Sequence of the second protein:
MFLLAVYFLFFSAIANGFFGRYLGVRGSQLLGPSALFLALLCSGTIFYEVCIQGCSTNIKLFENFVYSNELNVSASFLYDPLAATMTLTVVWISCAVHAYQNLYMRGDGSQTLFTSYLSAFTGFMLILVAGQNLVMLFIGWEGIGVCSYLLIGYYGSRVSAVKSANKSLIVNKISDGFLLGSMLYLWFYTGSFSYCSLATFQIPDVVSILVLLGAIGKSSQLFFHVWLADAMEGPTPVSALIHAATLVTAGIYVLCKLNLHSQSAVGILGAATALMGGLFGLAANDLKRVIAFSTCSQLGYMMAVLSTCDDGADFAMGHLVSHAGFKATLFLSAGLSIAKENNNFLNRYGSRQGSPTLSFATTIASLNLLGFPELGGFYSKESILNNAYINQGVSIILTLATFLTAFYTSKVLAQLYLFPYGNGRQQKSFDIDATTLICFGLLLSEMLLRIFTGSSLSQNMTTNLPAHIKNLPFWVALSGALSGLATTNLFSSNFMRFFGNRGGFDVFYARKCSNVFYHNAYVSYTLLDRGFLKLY

The following describes two proteins that form a bound complex.

Interface contacts:
Residue R497 in the second protein is in contact with residue M71 in the first protein (closest heavy-atom distance 3.4 Å).
Residue D205 in the second protein contacts residue L146 in the first protein (closest heavy-atom distance 3.2 Å).
Residue Q392 in the second protein is in contact with residue E94 in the first protein (closest heavy-atom distance 2.5 Å).
Residue A510 in the second protein is in contact with residue M63 in the first protein (closest heavy-atom distance 3.4 Å).
Residue D506 in the second protein is in contact with residue Y60 in the first protein (closest heavy-atom distance 2.5 Å).
Residue F498 in the second protein interacts with residue M76 in the first protein (closest heavy-atom distance 3.4 Å).
Residue I203 in the second protein interacts with residue K123 in the first protein (closest heavy-atom distance 3.1 Å).
Residue N494 in the second protein interacts with residue Y75 in the first protein (closest heavy-atom distance 2.9 Å).
Residue N391 in the second protein is in contact with residue E94 in the first protein (closest heavy-atom distance 3.1 Å).
Residue S157 in the second protein contacts residue N51 in the first protein (closest heavy-atom distance 3.0 Å).
Residue R511 in the second protein contacts residue G62 in the first protein (closest heavy-atom distance 3.1 Å).
Residue F505 in the second protein interacts with residue W80 in the first protein (closest heavy-atom distance 3.4 Å).
Residue K163 in the second protein contacts residue Q57 in the first protein (closest heavy-atom distance 2.6 Å).
Residue Q263 in the second protein is in contact with residue F126 in the first protein (closest heavy-atom distance 3.2 Å).
Residue I390 in the second protein is in contact with residue E94 in the first protein (closest heavy-atom distance 3.3 Å).
Residue T526 in the second protein contacts residue Y43 in the first protein (closest heavy-atom distance 3.2 Å).
Residue F201 in the second protein interacts with residue F118 in the first protein (closest heavy-atom distance 3.5 Å).
Residue G503 in the second protein interacts with residue M76 in the first protein (closest heavy-atom distance 3.4 Å).
Residue Q263 in the second protein interacts with residue G125 in the first protein (closest heavy-atom distance 3.0 Å).
Residue N501 in the second protein contacts residue V68 in the first protein (closest heavy-atom distance 3.2 Å).
Residue R511 in the second protein is in contact with residue M63 in the first protein (closest heavy-atom distance 3.3 Å).
Residue D310 in the second protein interacts with residue R109 in the first protein (closest heavy-atom distance 3.0 Å).
Residue F201 in the second protein is in contact with residue K123 in the first protein (closest heavy-atom distance 3.0 Å).
Residue V206 in the second protein contacts residue T148 in the first protein (closest heavy-atom distance 3.4 Å).
Residue Y518 in the second protein contacts residue I59 in the first protein (closest heavy-atom distance 3.4 Å).
Residue V206 in the second protein interacts with residue L147 in the first protein (closest heavy-atom distance 3.2 Å).
Residue F201 in the second protein contacts residue F122 in the first protein (closest heavy-atom distance 3.5 Å).
Residue A271 in the second protein interacts with residue F91 in the first protein (closest heavy-atom distance 3.5 Å).
Residue M276 in the second protein interacts with residue W80 in the first protein (closest heavy-atom distance 3.4 Å).
Residue I397 in the second protein contacts residue F91 in the first protein (closest heavy-atom distance 3.6 Å).
Residue A510 in the second protein is in contact with residue Y60 in the first protein (closest heavy-atom distance 3.2 Å).
Residue C309 in the second protein interacts with residue F126 in the first protein (closest heavy-atom distance 3.3 Å).
Residue F495 in the second protein is in contact with residue V82 in the first protein (closest heavy-atom distance 3.5 Å).
Residue T308 in the second protein interacts with residue F126 in the first protein (closest heavy-atom distance 3.4 Å).
Residue L275 in the second protein interacts with residue L87 in the first protein (closest heavy-atom distance 3.5 Å).
Residue I390 in the second protein contacts residue N104 in the first protein (closest heavy-atom distance 3.5 Å).
Residue D205 in the second protein is in contact with residue L147 in the first protein (closest heavy-atom distance 3.2 Å).
Residue N259 in the second protein interacts with residue N124 in the first protein (closest heavy-atom distance 2.3 Å).
Residue G393 in the second protein contacts residue E94 in the first protein (closest heavy-atom distance 3.1 Å).
Residue R511 in the second protein contacts residue M67 in the first protein (closest heavy-atom distance 3.2 Å).
Residue Q202 in the second protein interacts with residue L121 in the first protein (closest heavy-atom distance 2.2 Å).
Residue S514 in the second protein contacts residue M63 in the first protein (closest heavy-atom distance 3.6 Å).
Residue Q263 in the second protein contacts residue N124 in the first protein (closest heavy-atom distance 2.9 Å).
Residue S160 in the second protein contacts residue Q57 in the first protein (closest heavy-atom distance 3.4 Å).
Residue K163 in the second protein interacts with residue D61 in the first protein (closest heavy-atom distance 2.7 Å).
Residue R497 in the second protein is in contact with residue Y75 in the first protein (closest heavy-atom distance 3.4 Å).
Residue P204 in the second protein is in contact with residue L146 in the first protein (closest heavy-atom distance 3.4 Å).
Residue K163 in the second protein is in contact with residue P58 in the first protein (closest heavy-atom distance 3.0 Å).
Residue F495 in the second protein interacts with residue L83 in the first protein (closest heavy-atom distance 3.6 Å).
Residue D310 in the second protein contacts residue F126 in the first protein (closest heavy-atom distance 3.4 Å).
Residue D205 in the second protein is in contact with residue K123 in the first protein (closest heavy-atom distance 2.8 Å).
Residue Q392 in the second protein contacts residue Y93 in the first protein (closest heavy-atom distance 2.9 Å).
Residue H261 in the second protein is in contact with residue N124 in the first protein (closest heavy-atom distance 3.5 Å).
Residue G503 in the second protein interacts with residue W80 in the first protein (closest heavy-atom distance 2.8 Å).
Residue K163 in the second protein contacts residue I59 in the first protein (closest heavy-atom distance 3.2 Å).
Residue Y509 in the second protein is in contact with residue Y60 in the first protein (closest heavy-atom distance 3.6 Å).
Residue G504 in the second protein interacts with residue M76 in the first protein (closest heavy-atom distance 3.2 Å).
Residue Y189 in the second protein is in contact with residue P149 in the first protein (closest heavy-atom distance 3.5 Å).
Residue S307 in the second protein contacts residue F126 in the first protein (closest heavy-atom distance 3.1 Å).
Residue V159 in the second protein interacts with residue N51 in the first protein (closest heavy-atom distance 3.4 Å).

Sequence of the first protein:
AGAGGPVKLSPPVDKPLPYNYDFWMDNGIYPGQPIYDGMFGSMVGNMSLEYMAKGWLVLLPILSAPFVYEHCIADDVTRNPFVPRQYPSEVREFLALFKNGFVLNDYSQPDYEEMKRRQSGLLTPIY